Interface contacts:
Residue Q179 in the first protein is in contact with residue V194 in the second protein (closest heavy-atom distance 3.8 Å).
Residue R181 in the first protein is in contact with residue E199 in the second protein (closest heavy-atom distance 4.6 Å).
Residue I56 in the first protein interacts with residue A192 in the second protein (closest heavy-atom distance 4.4 Å).
Residue R181 in the first protein contacts residue S197 in the second protein (closest heavy-atom distance 3.8 Å).
Residue Y129 in the first protein contacts residue D181 in the second protein (closest heavy-atom distance 2.4 Å).
Residue S182 in the first protein interacts with residue A192 in the second protein (closest heavy-atom distance 3.6 Å).
Residue R130 in the first protein interacts with residue Y184 in the second protein (closest heavy-atom distance 3.3 Å).
Residue I56 in the first protein interacts with residue P189 in the second protein (closest heavy-atom distance 4.7 Å).
Residue I174 in the first protein contacts residue E199 in the second protein (closest heavy-atom distance 3.4 Å).
Residue Q179 in the first protein is in contact with residue A192 in the second protein (closest heavy-atom distance 3.8 Å).
Residue H133 in the first protein contacts residue Y184 in the second protein (closest heavy-atom distance 3.5 Å).
Residue R130 in the first protein contacts residue R183 in the second protein (closest heavy-atom distance 4.2 Å).
Residue P230 in the first protein contacts residue P189 in the second protein (closest heavy-atom distance 4.4 Å).
Residue M167 in the first protein interacts with residue R183 in the second protein (closest heavy-atom distance 3.2 Å).
Residue Y129 in the first protein is in contact with residue L187 in the second protein (closest heavy-atom distance 3.7 Å).
Residue P230 in the first protein interacts with residue T188 in the second protein (closest heavy-atom distance 4.6 Å).
Residue S182 in the first protein is in contact with residue D198 in the second protein (closest heavy-atom distance 4.3 Å).
Residue K66 in the first protein is in contact with residue S203 in the second protein (closest heavy-atom distance 3.8 Å).
Residue R177 in the first protein contacts residue E200 in the second protein (closest heavy-atom distance 4.4 Å).
Residue R181 in the first protein is in contact with residue S202 in the second protein (closest heavy-atom distance 3.7 Å).
Residue R155 in the first protein interacts with residue L191 in the second protein (closest heavy-atom distance 3.7 Å).
Residue I183 in the first protein contacts residue A192 in the second protein (closest heavy-atom distance 4.0 Å).
Residue M153 in the first protein interacts with residue L187 in the second protein (closest heavy-atom distance 4.0 Å).
Residue Q231 in the first protein contacts residue P189 in the second protein (closest heavy-atom distance 4.2 Å).
Residue Y175 in the first protein is in contact with residue V194 in the second protein (closest heavy-atom distance 4.2 Å).
Residue A178 in the first protein is in contact with residue D198 in the second protein (closest heavy-atom distance 3.7 Å).
Residue Q231 in the first protein interacts with residue T188 in the second protein (closest heavy-atom distance 2.4 Å).
Residue Y129 in the first protein is in contact with residue Y184 in the second protein (closest heavy-atom distance 3.8 Å).
Residue S182 in the first protein is in contact with residue V194 in the second protein (closest heavy-atom distance 4.3 Å).
Residue S182 in the first protein is in contact with residue P193 in the second protein (closest heavy-atom distance 3.3 Å).
Residue R155 in the first protein is in contact with residue V179 in the second protein (closest heavy-atom distance 3.4 Å).
Residue K163 in the first protein is in contact with residue H182 in the second protein (closest heavy-atom distance 3.4 Å).
Residue R177 in the first protein contacts residue E199 in the second protein (closest heavy-atom distance 3.1 Å).
Residue P58 in the first protein interacts with residue P193 in the second protein (closest heavy-atom distance 4.2 Å).
Residue M167 in the first protein contacts residue D181 in the second protein (closest heavy-atom distance 4.3 Å).
Residue R177 in the first protein contacts residue D198 in the second protein (closest heavy-atom distance 3.6 Å).
Residue I53 in the first protein interacts with residue G190 in the second protein (closest heavy-atom distance 3.7 Å).
Residue A178 in the first protein contacts residue E199 in the second protein (closest heavy-atom distance 3.8 Å).
Residue R55 in the first protein contacts residue P189 in the second protein (closest heavy-atom distance 3.5 Å).
Residue R181 in the first protein interacts with residue S203 in the second protein (closest heavy-atom distance 3.4 Å).
Residue I56 in the first protein is in contact with residue G190 in the second protein (closest heavy-atom distance 4.4 Å).
Residue P54 in the first protein is in contact with residue P189 in the second protein (closest heavy-atom distance 4.7 Å).
Residue M153 in the first protein interacts with residue G186 in the second protein (closest heavy-atom distance 3.6 Å).
Residue Y129 in the first protein contacts residue R183 in the second protein (closest heavy-atom distance 3.5 Å).
Residue M153 in the first protein interacts with residue L191 in the second protein (closest heavy-atom distance 4.4 Å).
Residue M153 in the first protein is in contact with residue G190 in the second protein (closest heavy-atom distance 4.1 Å).
Residue A178 in the first protein contacts residue V194 in the second protein (closest heavy-atom distance 4.1 Å).
Residue R68 in the first protein interacts with residue S203 in the second protein (closest heavy-atom distance 3.2 Å).
Residue R177 in the first protein is in contact with residue D201 in the second protein (closest heavy-atom distance 4.3 Å).
Residue R181 in the first protein contacts residue D201 in the second protein (closest heavy-atom distance 2.9 Å).
Residue R155 in the first protein contacts residue L187 in the second protein (closest heavy-atom distance 4.0 Å).
Residue I56 in the first protein interacts with residue P193 in the second protein (closest heavy-atom distance 3.7 Å).
Residue R181 in the first protein contacts residue D198 in the second protein (closest heavy-atom distance 3.3 Å).
Residue N186 in the first protein contacts residue P193 in the second protein (closest heavy-atom distance 4.5 Å).
Residue K161 in the first protein is in contact with residue D181 in the second protein (closest heavy-atom distance 4.5 Å).
Residue I53 in the first protein is in contact with residue G186 in the second protein (closest heavy-atom distance 3.8 Å).
Residue K161 in the first protein contacts residue K180 in the second protein (closest heavy-atom distance 4.4 Å).
Residue P54 in the first protein contacts residue G190 in the second protein (closest heavy-atom distance 4.0 Å).
Residue Y175 in the first protein interacts with residue L191 in the second protein (closest heavy-atom distance 3.9 Å).
Residue K161 in the first protein contacts residue R183 in the second protein (closest heavy-atom distance 3.4 Å).

Sequence of the first protein:
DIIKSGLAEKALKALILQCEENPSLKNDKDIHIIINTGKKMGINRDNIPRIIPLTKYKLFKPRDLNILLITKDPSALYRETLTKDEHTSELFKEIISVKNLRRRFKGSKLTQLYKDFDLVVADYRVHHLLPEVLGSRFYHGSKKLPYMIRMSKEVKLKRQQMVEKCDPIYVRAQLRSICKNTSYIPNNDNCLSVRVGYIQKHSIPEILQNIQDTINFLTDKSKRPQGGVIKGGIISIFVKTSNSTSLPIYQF

This data describes a binding interaction between two proteins.

Sequence of the second protein:
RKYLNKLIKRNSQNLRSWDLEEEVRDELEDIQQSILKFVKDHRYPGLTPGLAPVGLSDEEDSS